Contacts between the two chains:
Residue L23 in the first protein is in contact with residue A10 in the second protein (closest heavy-atom distance 3.9 Å).
Residue S163 in the first protein interacts with residue L36 in the second protein (closest heavy-atom distance 3.3 Å).
Residue N170 in the first protein is in contact with residue Q29 in the second protein (closest heavy-atom distance 3.4 Å).
Residue W26 in the first protein contacts residue W7 in the second protein (closest heavy-atom distance 3.2 Å).
Residue Q17 in the first protein is in contact with residue I18 in the second protein (closest heavy-atom distance 3.4 Å).
Residue Q30 in the first protein contacts residue W4 in the second protein (closest heavy-atom distance 3.8 Å).
Residue L173 in the first protein contacts residue A25 in the second protein (closest heavy-atom distance 3.6 Å).
Residue Q184 in the first protein interacts with residue E19 in the second protein (closest heavy-atom distance 4.5 Å).
Residue K191 in the first protein interacts with residue D8 in the second protein (closest heavy-atom distance 3.5 Å).
Residue Q169 in the first protein is in contact with residue N32 in the second protein (closest heavy-atom distance 4.4 Å).
Residue L198 in the first protein is in contact with residue W4 in the second protein (closest heavy-atom distance 3.7 Å).
Residue K191 in the first protein contacts residue W7 in the second protein (closest heavy-atom distance 4.0 Å).
Residue V166 in the first protein interacts with residue Q29 in the second protein (closest heavy-atom distance 3.4 Å).
Residue I190 in the first protein interacts with residue W4 in the second protein (closest heavy-atom distance 3.9 Å).
Residue L23 in the first protein is in contact with residue W7 in the second protein (closest heavy-atom distance 2.8 Å).
Residue L23 in the first protein contacts residue I11 in the second protein (closest heavy-atom distance 3.8 Å).
Residue Q169 in the first protein contacts residue Q29 in the second protein (closest heavy-atom distance 3.6 Å).
Residue L20 in the first protein interacts with residue I18 in the second protein (closest heavy-atom distance 3.8 Å).
Residue W26 in the first protein is in contact with residue W4 in the second protein (closest heavy-atom distance 3.7 Å).
Residue L10 in the first protein is in contact with residue A25 in the second protein (closest heavy-atom distance 4.1 Å).
Residue G2 in the first protein is in contact with residue Q28 in the second protein (closest heavy-atom distance 3.1 Å).
Residue G27 in the first protein is in contact with residue W7 in the second protein (closest heavy-atom distance 4.2 Å).
Residue Q180 in the first protein interacts with residue I18 in the second protein (closest heavy-atom distance 3.2 Å).
Residue H19 in the first protein interacts with residue Y14 in the second protein (closest heavy-atom distance 3.1 Å).
Residue V187 in the first protein is in contact with residue W7 in the second protein (closest heavy-atom distance 4.6 Å).
Residue N170 in the first protein is in contact with residue E33 in the second protein (closest heavy-atom distance 4.7 Å).
Residue E177 in the first protein interacts with residue I22 in the second protein (closest heavy-atom distance 3.8 Å).
Residue A16 in the first protein contacts residue R17 in the second protein (closest heavy-atom distance 3.8 Å).
Residue I190 in the first protein interacts with residue W7 in the second protein (closest heavy-atom distance 3.6 Å).
Residue A16 in the first protein is in contact with residue Y14 in the second protein (closest heavy-atom distance 4.1 Å).
Residue Q180 in the first protein is in contact with residue I22 in the second protein (closest heavy-atom distance 4.3 Å).
Residue Q6 in the first protein contacts residue N32 in the second protein (closest heavy-atom distance 3.4 Å).
Residue L173 in the first protein interacts with residue I22 in the second protein (closest heavy-atom distance 4.2 Å).
Residue V166 in the first protein is in contact with residue N32 in the second protein (closest heavy-atom distance 3.5 Å).
Residue V166 in the first protein is in contact with residue L36 in the second protein (closest heavy-atom distance 3.8 Å).
Residue A13 in the first protein interacts with residue I18 in the second protein (closest heavy-atom distance 4.3 Å).
Residue L20 in the first protein contacts residue A15 in the second protein (closest heavy-atom distance 4.2 Å).
Residue W26 in the first protein is in contact with residue T3 in the second protein (closest heavy-atom distance 3.8 Å).
Residue V187 in the first protein contacts residue I11 in the second protein (closest heavy-atom distance 4.0 Å).
Residue L23 in the first protein contacts residue Y14 in the second protein (closest heavy-atom distance 3.8 Å).
Residue L20 in the first protein interacts with residue I11 in the second protein (closest heavy-atom distance 3.6 Å).
Residue A13 in the first protein is in contact with residue L21 in the second protein (closest heavy-atom distance 3.6 Å).
Residue Q6 in the first protein interacts with residue A25 in the second protein (closest heavy-atom distance 3.3 Å).
Residue Q6 in the first protein is in contact with residue Q29 in the second protein (closest heavy-atom distance 3.0 Å).
Residue L173 in the first protein is in contact with residue Q29 in the second protein (closest heavy-atom distance 3.8 Å).
Residue I176 in the first protein interacts with residue I22 in the second protein (closest heavy-atom distance 4.5 Å).
Residue L173 in the first protein interacts with residue Q26 in the second protein (closest heavy-atom distance 3.8 Å).
Residue I3 in the first protein interacts with residue N32 in the second protein (closest heavy-atom distance 4.0 Å).
Residue Q180 in the first protein is in contact with residue A15 in the second protein (closest heavy-atom distance 4.3 Å).
Residue E177 in the first protein is in contact with residue Q26 in the second protein (closest heavy-atom distance 2.5 Å).
Residue G27 in the first protein contacts residue W4 in the second protein (closest heavy-atom distance 3.6 Å).
Residue A16 in the first protein contacts residue I18 in the second protein (closest heavy-atom distance 3.4 Å).
Residue N9 in the first protein contacts residue L21 in the second protein (closest heavy-atom distance 3.4 Å).
Residue N9 in the first protein is in contact with residue A24 in the second protein (closest heavy-atom distance 4.3 Å).
Residue Q6 in the first protein is in contact with residue Q28 in the second protein (closest heavy-atom distance 3.7 Å).
Residue R12 in the first protein contacts residue L21 in the second protein (closest heavy-atom distance 3.9 Å).
Residue Q184 in the first protein is in contact with residue A15 in the second protein (closest heavy-atom distance 3.6 Å).
Residue T24 in the first protein contacts residue W7 in the second protein (closest heavy-atom distance 4.5 Å).
Residue Q194 in the first protein contacts residue W4 in the second protein (closest heavy-atom distance 3.6 Å).
Residue L20 in the first protein contacts residue Y14 in the second protein (closest heavy-atom distance 3.7 Å).

These two protein chains interact to form a complex.

Sequence of the first protein:
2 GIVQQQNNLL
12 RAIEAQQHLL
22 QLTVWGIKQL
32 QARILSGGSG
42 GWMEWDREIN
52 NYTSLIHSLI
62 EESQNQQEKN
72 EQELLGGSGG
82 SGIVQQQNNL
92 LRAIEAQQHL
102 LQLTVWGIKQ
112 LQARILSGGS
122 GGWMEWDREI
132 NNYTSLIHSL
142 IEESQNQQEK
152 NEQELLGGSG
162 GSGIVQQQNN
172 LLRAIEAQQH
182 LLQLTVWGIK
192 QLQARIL

Sequence of the second protein:
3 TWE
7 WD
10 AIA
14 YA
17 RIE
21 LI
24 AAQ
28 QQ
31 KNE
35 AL